Sequence of chain B:
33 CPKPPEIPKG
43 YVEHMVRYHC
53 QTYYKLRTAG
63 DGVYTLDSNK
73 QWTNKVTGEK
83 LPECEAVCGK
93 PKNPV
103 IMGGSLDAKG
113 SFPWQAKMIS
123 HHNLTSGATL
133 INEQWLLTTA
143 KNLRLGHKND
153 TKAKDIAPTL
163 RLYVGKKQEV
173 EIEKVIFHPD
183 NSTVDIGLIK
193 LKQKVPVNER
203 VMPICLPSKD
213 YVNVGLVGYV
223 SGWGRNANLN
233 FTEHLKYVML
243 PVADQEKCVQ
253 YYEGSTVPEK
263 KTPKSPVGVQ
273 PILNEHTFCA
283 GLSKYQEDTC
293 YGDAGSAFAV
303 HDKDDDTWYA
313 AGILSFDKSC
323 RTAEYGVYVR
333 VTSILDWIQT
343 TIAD

Residue-level contacts at the interface:
Residue H124 in chain B contacts residue R92 in chain A (closest heavy-atom distance 3.5 Å).
Residue V269 in chain B interacts with residue V135 in chain A (closest heavy-atom distance 4.1 Å).
Residue R227 in chain B contacts residue V96 in chain A (closest heavy-atom distance 4.0 Å).
Residue L231 in chain B is in contact with residue D94 in chain A (closest heavy-atom distance 4.7 Å).
Residue T324 in chain B interacts with residue A130 in chain A (closest heavy-atom distance 3.9 Å).
Residue N230 in chain B is in contact with residue V96 in chain A (closest heavy-atom distance 3.9 Å).
Residue R323 in chain B contacts residue N131 in chain A (closest heavy-atom distance 4.4 Å).
Residue G270 in chain B contacts residue S138 in chain A (closest heavy-atom distance 2.9 Å).
Residue T324 in chain B interacts with residue V1 in chain A (closest heavy-atom distance 3.6 Å).
Residue L147 in chain B is in contact with residue R141 in chain A (closest heavy-atom distance 3.3 Å).
Residue V269 in chain B interacts with residue P77 in chain A (closest heavy-atom distance 3.5 Å).
Residue Y293 in chain B contacts residue T137 in chain A (closest heavy-atom distance 2.8 Å).
Residue Y293 in chain B interacts with residue S138 in chain A (closest heavy-atom distance 3.2 Å).
Residue S267 in chain B contacts residue P77 in chain A (closest heavy-atom distance 3.3 Å).
Residue Y293 in chain B is in contact with residue T134 in chain A (closest heavy-atom distance 3.2 Å).
Residue R323 in chain B contacts residue K127 in chain A (closest heavy-atom distance 4.7 Å).
Residue Y253 in chain B is in contact with residue V1 in chain A (closest heavy-atom distance 5.0 Å).
Residue V269 in chain B interacts with residue S138 in chain A (closest heavy-atom distance 4.1 Å).
Residue A325 in chain B interacts with residue V1 in chain A (closest heavy-atom distance 4.0 Å).
Residue L231 in chain B interacts with residue S133 in chain A (closest heavy-atom distance 4.3 Å).
Residue R323 in chain B is in contact with residue T134 in chain A (closest heavy-atom distance 4.9 Å).
Residue Y293 in chain B interacts with residue S133 in chain A (closest heavy-atom distance 4.8 Å).
Residue L231 in chain B interacts with residue V96 in chain A (closest heavy-atom distance 3.4 Å).
Residue K320 in chain B is in contact with residue Y140 in chain A (closest heavy-atom distance 4.3 Å).
Residue N230 in chain B interacts with residue K99 in chain A (closest heavy-atom distance 3.2 Å).
Residue R323 in chain B contacts residue V1 in chain A (closest heavy-atom distance 3.1 Å).
Residue A229 in chain B contacts residue K99 in chain A (closest heavy-atom distance 3.2 Å).
Residue T324 in chain B contacts residue T134 in chain A (closest heavy-atom distance 2.8 Å).
Residue G270 in chain B interacts with residue T134 in chain A (closest heavy-atom distance 5.0 Å).
Residue P268 in chain B interacts with residue L76 in chain A (closest heavy-atom distance 4.8 Å).
Residue V271 in chain B interacts with residue K139 in chain A (closest heavy-atom distance 4.1 Å).
Residue R227 in chain B is in contact with residue Y140 in chain A (closest heavy-atom distance 3.8 Å).
Residue L126 in chain B is in contact with residue Y140 in chain A (closest heavy-atom distance 3.9 Å).
Residue L231 in chain B is in contact with residue K99 in chain A (closest heavy-atom distance 4.4 Å).
Residue G270 in chain B interacts with residue K139 in chain A (closest heavy-atom distance 4.5 Å).
Residue G270 in chain B contacts residue V135 in chain A (closest heavy-atom distance 4.2 Å).
Residue L126 in chain B contacts residue R141 in chain A (closest heavy-atom distance 3.6 Å).
Residue C322 in chain B is in contact with residue T134 in chain A (closest heavy-atom distance 3.7 Å).
Residue V271 in chain B is in contact with residue S138 in chain A (closest heavy-atom distance 3.5 Å).
Residue L126 in chain B contacts residue R92 in chain A (closest heavy-atom distance 4.5 Å).
Residue R227 in chain B is in contact with residue P95 in chain A (closest heavy-atom distance 3.5 Å).
Residue N232 in chain B is in contact with residue V96 in chain A (closest heavy-atom distance 3.4 Å).
Residue L231 in chain B is in contact with residue P95 in chain A (closest heavy-atom distance 3.4 Å).
Residue L284 in chain B contacts residue V1 in chain A (closest heavy-atom distance 4.4 Å).
Residue R227 in chain B interacts with residue D94 in chain A (closest heavy-atom distance 3.3 Å).
Residue P268 in chain B interacts with residue P77 in chain A (closest heavy-atom distance 3.3 Å).
Residue G270 in chain B is in contact with residue P77 in chain A (closest heavy-atom distance 4.4 Å).
Residue H124 in chain B is in contact with residue R141 in chain A (closest heavy-atom distance 2.8 Å).
Residue P268 in chain B interacts with residue V135 in chain A (closest heavy-atom distance 3.4 Å).
Residue S321 in chain B interacts with residue T134 in chain A (closest heavy-atom distance 4.7 Å).
Residue K320 in chain B contacts residue T134 in chain A (closest heavy-atom distance 3.8 Å).
Residue K320 in chain B contacts residue S138 in chain A (closest heavy-atom distance 3.2 Å).
Residue L231 in chain B contacts residue F98 in chain A (closest heavy-atom distance 4.8 Å).
Residue Y293 in chain B interacts with residue P95 in chain A (closest heavy-atom distance 4.3 Å).
Residue E326 in chain B is in contact with residue V1 in chain A (closest heavy-atom distance 3.5 Å).
Residue V269 in chain B is in contact with residue T134 in chain A (closest heavy-atom distance 3.7 Å).
Residue T324 in chain B is in contact with residue N131 in chain A (closest heavy-atom distance 2.9 Å).

Sequence of chain A:
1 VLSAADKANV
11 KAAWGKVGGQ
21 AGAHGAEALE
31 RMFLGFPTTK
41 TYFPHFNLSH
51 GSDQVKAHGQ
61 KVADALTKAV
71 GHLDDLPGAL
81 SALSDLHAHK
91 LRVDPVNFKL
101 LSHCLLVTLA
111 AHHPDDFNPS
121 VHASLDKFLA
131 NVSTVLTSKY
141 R

The following describes two proteins that form a bound complex.